Interface contacts:
Residue L4 in the first protein contacts residue E9 in the second protein (closest heavy-atom distance 4.5 Å).
Residue L78 in the first protein interacts with residue E9 in the second protein (closest heavy-atom distance 4.7 Å).
Residue K2 in the first protein interacts with residue E9 in the second protein (closest heavy-atom distance 0.7 Å).
Residue M1 in the first protein interacts with residue D40 in the second protein (closest heavy-atom distance 4.1 Å).
Residue M1 in the first protein interacts with residue E9 in the second protein (closest heavy-atom distance 2.4 Å).
Residue R81 in the first protein is in contact with residue E9 in the second protein (closest heavy-atom distance 4.8 Å).
Residue M1 in the first protein interacts with residue N42 in the second protein (closest heavy-atom distance 4.5 Å).
Residue L4 in the first protein is in contact with residue N42 in the second protein (closest heavy-atom distance 4.6 Å).
Residue M1 in the first protein contacts residue G41 in the second protein (closest heavy-atom distance 4.3 Å).
Residue D3 in the first protein is in contact with residue E9 in the second protein (closest heavy-atom distance 1.9 Å).

The following describes two proteins that form a bound complex.

Sequence of the second protein:
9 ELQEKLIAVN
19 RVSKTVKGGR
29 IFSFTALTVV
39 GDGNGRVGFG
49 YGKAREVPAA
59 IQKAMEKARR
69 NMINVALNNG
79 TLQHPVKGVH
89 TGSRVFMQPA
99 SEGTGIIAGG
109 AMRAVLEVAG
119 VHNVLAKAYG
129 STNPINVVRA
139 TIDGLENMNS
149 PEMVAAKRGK

Sequence of the first protein:
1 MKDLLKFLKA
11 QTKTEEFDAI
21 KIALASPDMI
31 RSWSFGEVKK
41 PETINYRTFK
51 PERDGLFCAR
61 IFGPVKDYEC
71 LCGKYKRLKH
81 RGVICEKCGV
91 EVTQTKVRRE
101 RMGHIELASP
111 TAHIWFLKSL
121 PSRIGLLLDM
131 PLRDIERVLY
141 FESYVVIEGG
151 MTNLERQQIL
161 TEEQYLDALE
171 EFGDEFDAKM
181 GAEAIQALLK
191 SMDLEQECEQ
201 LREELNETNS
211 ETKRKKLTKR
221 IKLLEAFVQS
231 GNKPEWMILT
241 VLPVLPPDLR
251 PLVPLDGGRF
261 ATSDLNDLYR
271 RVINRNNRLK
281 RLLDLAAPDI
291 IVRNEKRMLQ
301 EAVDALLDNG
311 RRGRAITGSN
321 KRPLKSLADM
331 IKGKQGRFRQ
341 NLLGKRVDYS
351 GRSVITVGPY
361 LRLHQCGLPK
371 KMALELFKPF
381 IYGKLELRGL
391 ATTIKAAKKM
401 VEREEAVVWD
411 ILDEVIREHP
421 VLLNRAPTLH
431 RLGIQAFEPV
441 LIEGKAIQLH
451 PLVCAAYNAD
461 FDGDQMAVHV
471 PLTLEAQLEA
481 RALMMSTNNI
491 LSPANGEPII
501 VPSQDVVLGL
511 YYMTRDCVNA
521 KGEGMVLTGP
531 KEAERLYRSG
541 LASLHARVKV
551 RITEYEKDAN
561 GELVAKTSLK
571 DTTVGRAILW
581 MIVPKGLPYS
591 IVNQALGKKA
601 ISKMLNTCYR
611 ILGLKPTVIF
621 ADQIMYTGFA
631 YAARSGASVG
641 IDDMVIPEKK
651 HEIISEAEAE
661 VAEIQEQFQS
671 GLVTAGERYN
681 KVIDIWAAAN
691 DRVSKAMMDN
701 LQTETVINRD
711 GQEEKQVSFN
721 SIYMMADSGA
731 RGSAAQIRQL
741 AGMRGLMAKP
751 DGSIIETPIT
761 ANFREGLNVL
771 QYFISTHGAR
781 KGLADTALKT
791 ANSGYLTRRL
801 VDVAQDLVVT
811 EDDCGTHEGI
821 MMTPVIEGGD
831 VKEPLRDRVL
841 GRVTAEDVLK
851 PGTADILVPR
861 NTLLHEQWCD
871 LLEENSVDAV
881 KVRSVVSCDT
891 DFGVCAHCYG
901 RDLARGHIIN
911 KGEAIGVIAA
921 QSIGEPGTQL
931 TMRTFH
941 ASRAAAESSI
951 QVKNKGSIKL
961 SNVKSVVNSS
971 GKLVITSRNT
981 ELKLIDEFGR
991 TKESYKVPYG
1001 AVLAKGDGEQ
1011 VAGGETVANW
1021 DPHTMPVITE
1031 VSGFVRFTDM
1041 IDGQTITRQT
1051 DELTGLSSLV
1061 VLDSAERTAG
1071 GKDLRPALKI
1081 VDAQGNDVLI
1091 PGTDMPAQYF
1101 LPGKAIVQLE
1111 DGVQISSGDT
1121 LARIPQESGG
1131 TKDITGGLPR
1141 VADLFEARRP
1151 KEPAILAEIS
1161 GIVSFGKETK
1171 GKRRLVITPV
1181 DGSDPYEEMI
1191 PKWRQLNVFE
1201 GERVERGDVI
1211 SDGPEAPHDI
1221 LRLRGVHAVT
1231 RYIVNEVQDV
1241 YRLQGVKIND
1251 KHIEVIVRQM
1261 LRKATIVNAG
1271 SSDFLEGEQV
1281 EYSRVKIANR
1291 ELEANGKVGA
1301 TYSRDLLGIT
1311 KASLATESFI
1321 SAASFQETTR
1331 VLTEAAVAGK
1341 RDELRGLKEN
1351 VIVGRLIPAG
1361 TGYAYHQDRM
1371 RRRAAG